This data describes a binding interaction between two proteins.

Sequence of the second protein:
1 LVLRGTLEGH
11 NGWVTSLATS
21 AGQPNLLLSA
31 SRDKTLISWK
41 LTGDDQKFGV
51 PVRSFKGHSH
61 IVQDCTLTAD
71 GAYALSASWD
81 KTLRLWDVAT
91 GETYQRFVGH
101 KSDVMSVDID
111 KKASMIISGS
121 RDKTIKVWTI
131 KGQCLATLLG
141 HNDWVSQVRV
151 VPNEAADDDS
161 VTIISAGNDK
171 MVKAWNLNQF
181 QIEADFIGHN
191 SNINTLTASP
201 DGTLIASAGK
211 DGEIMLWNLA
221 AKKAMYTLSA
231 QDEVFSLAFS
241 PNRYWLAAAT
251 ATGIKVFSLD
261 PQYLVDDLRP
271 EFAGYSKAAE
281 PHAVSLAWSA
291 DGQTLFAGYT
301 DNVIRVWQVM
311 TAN

Sequence of the first protein:
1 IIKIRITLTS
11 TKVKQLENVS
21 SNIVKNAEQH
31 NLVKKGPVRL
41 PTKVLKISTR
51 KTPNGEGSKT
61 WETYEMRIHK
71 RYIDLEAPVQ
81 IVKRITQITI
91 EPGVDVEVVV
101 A

Residue-level contacts at the interface:
Residue Q293 in the second protein is in contact with residue I88 in the first protein (closest heavy-atom distance 4.5 Å).
Residue N242 in the second protein contacts residue K25 in the first protein (closest heavy-atom distance 3.9 Å).